Sequence of chain B:
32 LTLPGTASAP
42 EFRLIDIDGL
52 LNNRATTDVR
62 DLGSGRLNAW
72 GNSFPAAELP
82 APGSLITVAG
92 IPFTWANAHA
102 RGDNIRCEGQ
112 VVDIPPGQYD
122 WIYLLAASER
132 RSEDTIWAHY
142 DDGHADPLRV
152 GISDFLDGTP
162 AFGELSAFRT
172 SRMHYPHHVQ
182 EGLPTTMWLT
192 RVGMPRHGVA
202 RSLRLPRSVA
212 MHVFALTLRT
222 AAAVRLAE

The following describes two proteins that form a bound complex.

Sequence of chain A:
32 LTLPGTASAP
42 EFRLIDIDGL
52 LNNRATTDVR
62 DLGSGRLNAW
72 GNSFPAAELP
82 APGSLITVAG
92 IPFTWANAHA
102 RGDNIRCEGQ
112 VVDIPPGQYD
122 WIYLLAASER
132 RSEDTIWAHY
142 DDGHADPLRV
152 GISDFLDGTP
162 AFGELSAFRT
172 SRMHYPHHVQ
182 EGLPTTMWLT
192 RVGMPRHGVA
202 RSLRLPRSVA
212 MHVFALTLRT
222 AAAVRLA

Contacts between the two chains:
Residue T33 in chain B interacts with residue E42 in chain A (closest heavy-atom distance 3.1 Å).
Residue P148 in chain B contacts residue R150 in chain A (closest heavy-atom distance 3.6 Å).
Residue R192 in chain B interacts with residue D121 in chain A (closest heavy-atom distance 2.9 Å).
Residue L45 in chain B is in contact with residue L32 in chain A (closest heavy-atom distance 2.8 Å).
Residue F43 in chain B interacts with residue V225 in chain A (closest heavy-atom distance 3.6 Å).
Residue R192 in chain B interacts with residue P196 in chain A (closest heavy-atom distance 2.9 Å).
Residue R197 in chain B interacts with residue G164 in chain A (closest heavy-atom distance 3.3 Å).
Residue L34 in chain B interacts with residue E42 in chain A (closest heavy-atom distance 3.7 Å).
Residue R197 in chain B is in contact with residue F163 in chain A (closest heavy-atom distance 3.7 Å).
Residue P196 in chain B interacts with residue R192 in chain A (closest heavy-atom distance 2.8 Å).
Residue L32 in chain B interacts with residue R44 in chain A (closest heavy-atom distance 3.5 Å).
Residue S39 in chain B is in contact with residue T37 in chain A (closest heavy-atom distance 3.6 Å).
Residue H198 in chain B contacts residue L166 in chain A (closest heavy-atom distance 3.5 Å).
Residue A162 in chain B interacts with residue R197 in chain A (closest heavy-atom distance 3.2 Å).
Residue T37 in chain B contacts residue A40 in chain A (closest heavy-atom distance 3.7 Å).
Residue F43 in chain B interacts with residue T33 in chain A (closest heavy-atom distance 3.4 Å).
Residue G36 in chain B is in contact with residue F43 in chain A (closest heavy-atom distance 3.7 Å).
Residue Y120 in chain B contacts residue R192 in chain A (closest heavy-atom distance 3.2 Å).
Residue H198 in chain B interacts with residue G164 in chain A (closest heavy-atom distance 3.0 Å).
Residue V225 in chain B interacts with residue I92 in chain A (closest heavy-atom distance 3.6 Å).
Residue E42 in chain B contacts residue T33 in chain A (closest heavy-atom distance 3.0 Å).
Residue H198 in chain B interacts with residue R192 in chain A (closest heavy-atom distance 3.7 Å).
Residue F163 in chain B contacts residue R197 in chain A (closest heavy-atom distance 3.5 Å).
Residue R192 in chain B contacts residue Y120 in chain A (closest heavy-atom distance 3.7 Å).
Residue G91 in chain B interacts with residue R226 in chain A (closest heavy-atom distance 3.4 Å).
Residue P93 in chain B contacts residue L227 in chain A (closest heavy-atom distance 3.7 Å).
Residue M195 in chain B interacts with residue R192 in chain A (closest heavy-atom distance 3.0 Å).
Residue L34 in chain B contacts residue F43 in chain A (closest heavy-atom distance 2.8 Å).
Residue V225 in chain B is in contact with residue P41 in chain A (closest heavy-atom distance 3.6 Å).
Residue A38 in chain B is in contact with residue A38 in chain A (closest heavy-atom distance 3.4 Å).
Residue G164 in chain B interacts with residue H198 in chain A (closest heavy-atom distance 2.9 Å).
Residue L32 in chain B contacts residue L45 in chain A (closest heavy-atom distance 2.8 Å).
Residue R220 in chain B contacts residue V225 in chain A (closest heavy-atom distance 3.5 Å).
Residue A162 in chain B interacts with residue H145 in chain A (closest heavy-atom distance 3.5 Å).
Residue R226 in chain B is in contact with residue F43 in chain A (closest heavy-atom distance 3.7 Å).
Residue G36 in chain B is in contact with residue P41 in chain A (closest heavy-atom distance 2.8 Å).
Residue R226 in chain B is in contact with residue G91 in chain A (closest heavy-atom distance 3.1 Å).
Residue A40 in chain B is in contact with residue G36 in chain A (closest heavy-atom distance 3.5 Å).
Residue F43 in chain B contacts residue L34 in chain A (closest heavy-atom distance 2.9 Å).
Residue R197 in chain B is in contact with residue A162 in chain A (closest heavy-atom distance 3.1 Å).
Residue R44 in chain B interacts with residue L32 in chain A (closest heavy-atom distance 3.5 Å).
Residue G164 in chain B interacts with residue R197 in chain A (closest heavy-atom distance 3.3 Å).
Residue T37 in chain B interacts with residue P41 in chain A (closest heavy-atom distance 3.3 Å).
Residue G36 in chain B is in contact with residue A40 in chain A (closest heavy-atom distance 3.4 Å).
Residue H145 in chain B is in contact with residue A162 in chain A (closest heavy-atom distance 3.4 Å).
Residue T88 in chain B contacts residue L227 in chain A (closest heavy-atom distance 3.7 Å).
Residue L166 in chain B interacts with residue H198 in chain A (closest heavy-atom distance 3.6 Å).
Residue S39 in chain B contacts residue A38 in chain A (closest heavy-atom distance 2.9 Å).
Residue V225 in chain B interacts with residue R220 in chain A (closest heavy-atom distance 3.4 Å).
Residue A38 in chain B contacts residue A40 in chain A (closest heavy-atom distance 3.7 Å).
Residue T33 in chain B contacts residue F43 in chain A (closest heavy-atom distance 3.3 Å).
Residue G91 in chain B is in contact with residue L227 in chain A (closest heavy-atom distance 3.7 Å).
Residue D121 in chain B is in contact with residue W122 in chain A (closest heavy-atom distance 3.7 Å).
Residue W122 in chain B interacts with residue D121 in chain A (closest heavy-atom distance 3.7 Å).
Residue R192 in chain B interacts with residue M195 in chain A (closest heavy-atom distance 2.9 Å).
Residue D121 in chain B is in contact with residue R192 in chain A (closest heavy-atom distance 2.9 Å).
Residue L227 in chain B is in contact with residue G91 in chain A (closest heavy-atom distance 2.9 Å).
Residue R192 in chain B contacts residue H198 in chain A (closest heavy-atom distance 3.7 Å).
Residue I92 in chain B contacts residue V225 in chain A (closest heavy-atom distance 3.4 Å).
Residue P41 in chain B contacts residue G36 in chain A (closest heavy-atom distance 2.8 Å).